Contacts between the two chains:
Residue W24 in the first protein is in contact with residue R33 in the second protein (closest heavy-atom distance 3.4 Å).
Residue R33 in the first protein interacts with residue L20 in the second protein (closest heavy-atom distance 4.2 Å).
Residue K48 in the first protein interacts with residue L46 in the second protein (closest heavy-atom distance 3.8 Å).
Residue L34 in the first protein interacts with residue L27 in the second protein (closest heavy-atom distance 4.5 Å).
Residue P29 in the first protein interacts with residue V26 in the second protein (closest heavy-atom distance 3.5 Å).
Residue V26 in the first protein contacts residue P29 in the second protein (closest heavy-atom distance 3.4 Å).
Residue K48 in the first protein interacts with residue G44 in the second protein (closest heavy-atom distance 2.8 Å).
Residue K28 in the first protein contacts residue K28 in the second protein (closest heavy-atom distance 2.6 Å).
Residue L30 in the first protein interacts with residue G25 in the second protein (closest heavy-atom distance 3.5 Å).
Residue K28 in the first protein is in contact with residue V26 in the second protein (closest heavy-atom distance 4.3 Å).
Residue R33 in the first protein interacts with residue G25 in the second protein (closest heavy-atom distance 3.8 Å).
Residue G25 in the first protein contacts residue L34 in the second protein (closest heavy-atom distance 4.3 Å).
Residue L20 in the first protein interacts with residue L30 in the second protein (closest heavy-atom distance 4.3 Å).
Residue K28 in the first protein interacts with residue L27 in the second protein (closest heavy-atom distance 3.4 Å).
Residue L30 in the first protein is in contact with residue L20 in the second protein (closest heavy-atom distance 4.1 Å).
Residue L30 in the first protein contacts residue V26 in the second protein (closest heavy-atom distance 2.9 Å).
Residue D41 in the first protein contacts residue L34 in the second protein (closest heavy-atom distance 3.5 Å).
Residue L34 in the first protein is in contact with residue G25 in the second protein (closest heavy-atom distance 4.3 Å).
Residue V26 in the first protein is in contact with residue L34 in the second protein (closest heavy-atom distance 4.8 Å).
Residue V39 in the first protein is in contact with residue L46 in the second protein (closest heavy-atom distance 3.9 Å).
Residue L34 in the first protein interacts with residue D41 in the second protein (closest heavy-atom distance 4.3 Å).
Residue Y36 in the first protein contacts residue L27 in the second protein (closest heavy-atom distance 3.5 Å).
Residue K28 in the first protein is in contact with residue P29 in the second protein (closest heavy-atom distance 4.7 Å).
Residue G25 in the first protein is in contact with residue R33 in the second protein (closest heavy-atom distance 4.3 Å).
Residue G23 in the first protein contacts residue R33 in the second protein (closest heavy-atom distance 5.0 Å).
Residue L27 in the first protein interacts with residue V39 in the second protein (closest heavy-atom distance 3.7 Å).
Residue L30 in the first protein interacts with residue W24 in the second protein (closest heavy-atom distance 4.3 Å).
Residue I45 in the first protein interacts with residue K48 in the second protein (closest heavy-atom distance 5.0 Å).
Residue D41 in the first protein contacts residue K48 in the second protein (closest heavy-atom distance 4.7 Å).
Residue P29 in the first protein interacts with residue L27 in the second protein (closest heavy-atom distance 3.6 Å).
Residue D41 in the first protein interacts with residue Y36 in the second protein (closest heavy-atom distance 3.1 Å).
Residue L27 in the first protein contacts residue K28 in the second protein (closest heavy-atom distance 3.5 Å).
Residue L27 in the first protein contacts residue Y36 in the second protein (closest heavy-atom distance 3.7 Å).
Residue L20 in the first protein is in contact with residue R33 in the second protein (closest heavy-atom distance 3.3 Å).
Residue Y36 in the first protein contacts residue L46 in the second protein (closest heavy-atom distance 3.4 Å).
Residue V26 in the first protein interacts with residue R33 in the second protein (closest heavy-atom distance 4.9 Å).
Residue L30 in the first protein contacts residue L27 in the second protein (closest heavy-atom distance 4.9 Å).
Residue L46 in the first protein interacts with residue V39 in the second protein (closest heavy-atom distance 4.1 Å).
Residue R33 in the first protein is in contact with residue W24 in the second protein (closest heavy-atom distance 2.9 Å).
Residue L27 in the first protein interacts with residue P29 in the second protein (closest heavy-atom distance 3.5 Å).
Residue K48 in the first protein interacts with residue D41 in the second protein (closest heavy-atom distance 4.0 Å).
Residue V39 in the first protein interacts with residue L27 in the second protein (closest heavy-atom distance 3.9 Å).
Residue V26 in the first protein contacts residue L30 in the second protein (closest heavy-atom distance 3.1 Å).
Residue L27 in the first protein interacts with residue L30 in the second protein (closest heavy-atom distance 4.8 Å).
Residue L46 in the first protein contacts residue L46 in the second protein (closest heavy-atom distance 3.8 Å).
Residue K28 in the first protein is in contact with residue L30 in the second protein (closest heavy-atom distance 4.1 Å).
Residue R33 in the first protein is in contact with residue G23 in the second protein (closest heavy-atom distance 3.9 Å).
Residue L34 in the first protein is in contact with residue V26 in the second protein (closest heavy-atom distance 4.9 Å).
Residue L27 in the first protein interacts with residue L27 in the second protein (closest heavy-atom distance 4.0 Å).
Residue L27 in the first protein interacts with residue L34 in the second protein (closest heavy-atom distance 4.8 Å).
Residue P29 in the first protein is in contact with residue K28 in the second protein (closest heavy-atom distance 4.6 Å).
Residue L46 in the first protein is in contact with residue K48 in the second protein (closest heavy-atom distance 4.0 Å).
Residue K48 in the first protein contacts residue I45 in the second protein (closest heavy-atom distance 4.9 Å).
Residue G44 in the first protein contacts residue K48 in the second protein (closest heavy-atom distance 2.7 Å).
Residue I16 in the first protein is in contact with residue L30 in the second protein (closest heavy-atom distance 3.8 Å).
Residue Y36 in the first protein is in contact with residue D41 in the second protein (closest heavy-atom distance 2.5 Å).
Residue V26 in the first protein is in contact with residue K28 in the second protein (closest heavy-atom distance 4.2 Å).
Residue L46 in the first protein is in contact with residue Y36 in the second protein (closest heavy-atom distance 3.3 Å).

Sequence of the second protein:
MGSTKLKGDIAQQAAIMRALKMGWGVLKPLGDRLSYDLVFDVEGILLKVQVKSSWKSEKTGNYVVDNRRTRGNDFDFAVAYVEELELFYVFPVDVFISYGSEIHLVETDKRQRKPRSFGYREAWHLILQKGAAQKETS

Sequence of the first protein:
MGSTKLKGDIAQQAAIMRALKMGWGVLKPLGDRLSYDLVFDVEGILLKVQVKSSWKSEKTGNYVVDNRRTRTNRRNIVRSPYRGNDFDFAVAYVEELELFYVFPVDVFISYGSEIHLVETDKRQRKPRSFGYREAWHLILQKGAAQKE

These two protein chains interact to form a complex.